Sequence of the first protein:
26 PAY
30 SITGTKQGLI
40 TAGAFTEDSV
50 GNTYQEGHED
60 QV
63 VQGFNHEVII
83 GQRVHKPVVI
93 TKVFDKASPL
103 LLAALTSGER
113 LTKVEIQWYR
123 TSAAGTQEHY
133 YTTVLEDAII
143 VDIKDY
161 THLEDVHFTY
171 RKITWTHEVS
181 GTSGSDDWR

The following describes two proteins that form a bound complex.

Contacts between the two chains:
Residue T108 in the second protein interacts with residue D186 in the first protein (closest heavy-atom distance 3.2 Å).
Residue E46 in the second protein is in contact with residue R122 in the first protein (closest heavy-atom distance 3.5 Å).
Residue D147 in the second protein interacts with residue F66 in the first protein (closest heavy-atom distance 3.7 Å).
Residue G50 in the second protein is in contact with residue S124 in the first protein (closest heavy-atom distance 4.3 Å).
Residue S48 in the second protein interacts with residue S180 in the first protein (closest heavy-atom distance 3.1 Å).
Residue D97 in the second protein interacts with residue Y133 in the first protein (closest heavy-atom distance 4.0 Å).
Residue D47 in the second protein interacts with residue H177 in the first protein (closest heavy-atom distance 3.2 Å).
Residue K98 in the second protein contacts residue S180 in the first protein (closest heavy-atom distance 3.4 Å).
Residue D144 in the second protein interacts with residue V70 in the first protein (closest heavy-atom distance 3.2 Å).
Residue F96 in the second protein contacts residue Y132 in the first protein (closest heavy-atom distance 3.5 Å).
Residue L107 in the second protein interacts with residue I72 in the first protein (closest heavy-atom distance 3.5 Å).
Residue D47 in the second protein contacts residue S180 in the first protein (closest heavy-atom distance 3.4 Å).
Residue I145 in the second protein contacts residue E69 in the first protein (closest heavy-atom distance 3.4 Å).
Residue I145 in the second protein contacts residue H68 in the first protein (closest heavy-atom distance 4.3 Å).
Residue P101 in the second protein contacts residue T182 in the first protein (closest heavy-atom distance 3.4 Å).
Residue H162 in the second protein contacts residue Y121 in the first protein (closest heavy-atom distance 3.1 Å).
Residue E46 in the second protein is in contact with residue A125 in the first protein (closest heavy-atom distance 3.8 Å).
Residue L104 in the second protein contacts residue W175 in the first protein (closest heavy-atom distance 3.4 Å).
Residue G50 in the second protein contacts residue R122 in the first protein (closest heavy-atom distance 3.5 Å).
Residue T108 in the second protein interacts with residue V70 in the first protein (closest heavy-atom distance 4.2 Å).
Residue K146 in the second protein interacts with residue N67 in the first protein (closest heavy-atom distance 3.2 Å).
Residue D47 in the second protein contacts residue R122 in the first protein (closest heavy-atom distance 2.6 Å).
Residue I145 in the second protein interacts with residue V70 in the first protein (closest heavy-atom distance 2.9 Å).
Residue D147 in the second protein is in contact with residue W175 in the first protein (closest heavy-atom distance 4.1 Å).
Residue G50 in the second protein is in contact with residue T123 in the first protein (closest heavy-atom distance 4.1 Å).
Residue K146 in the second protein contacts residue H68 in the first protein (closest heavy-atom distance 3.3 Å).
Residue T108 in the second protein interacts with residue R85 in the first protein (closest heavy-atom distance 3.7 Å).
Residue L107 in the second protein interacts with residue V70 in the first protein (closest heavy-atom distance 3.8 Å).
Residue D147 in the second protein is in contact with residue H68 in the first protein (closest heavy-atom distance 2.8 Å).
Residue D97 in the second protein contacts residue H177 in the first protein (closest heavy-atom distance 3.1 Å).
Residue S100 in the second protein interacts with residue Y133 in the first protein (closest heavy-atom distance 3.8 Å).
Residue I142 in the second protein is in contact with residue I72 in the first protein (closest heavy-atom distance 3.5 Å).
Residue H162 in the second protein is in contact with residue Y132 in the first protein (closest heavy-atom distance 2.6 Å).
Residue N51 in the second protein is in contact with residue S124 in the first protein (closest heavy-atom distance 3.6 Å).
Residue P101 in the second protein interacts with residue H177 in the first protein (closest heavy-atom distance 4.0 Å).
Residue G50 in the second protein contacts residue A125 in the first protein (closest heavy-atom distance 3.7 Å).
Residue Y148 in the second protein is in contact with residue F66 in the first protein (closest heavy-atom distance 3.2 Å).
Residue D144 in the second protein is in contact with residue I71 in the first protein (closest heavy-atom distance 3.0 Å).
Residue P101 in the second protein contacts residue G184 in the first protein (closest heavy-atom distance 3.9 Å).
Residue F96 in the second protein is in contact with residue W120 in the first protein (closest heavy-atom distance 3.6 Å).
Residue T108 in the second protein interacts with residue Q84 in the first protein (closest heavy-atom distance 3.8 Å).
Residue L102 in the second protein is in contact with residue T182 in the first protein (closest heavy-atom distance 4.1 Å).
Residue D47 in the second protein interacts with residue V179 in the first protein (closest heavy-atom distance 3.5 Å).
Residue P101 in the second protein contacts residue S183 in the first protein (closest heavy-atom distance 3.5 Å).
Residue H162 in the second protein interacts with residue W120 in the first protein (closest heavy-atom distance 4.0 Å).
Residue F96 in the second protein contacts residue Y133 in the first protein (closest heavy-atom distance 3.6 Å).
Residue P101 in the second protein contacts residue Y133 in the first protein (closest heavy-atom distance 3.9 Å).
Residue V143 in the second protein interacts with residue I72 in the first protein (closest heavy-atom distance 2.6 Å).
Residue P101 in the second protein interacts with residue W175 in the first protein (closest heavy-atom distance 3.8 Å).
Residue D147 in the second protein is in contact with residue N67 in the first protein (closest heavy-atom distance 3.4 Å).
Residue N51 in the second protein interacts with residue T123 in the first protein (closest heavy-atom distance 3.1 Å).
Residue V143 in the second protein interacts with residue I71 in the first protein (closest heavy-atom distance 3.6 Å).
Residue H162 in the second protein interacts with residue P26 in the first protein (closest heavy-atom distance 3.9 Å).
Residue Y148 in the second protein contacts residue N67 in the first protein (closest heavy-atom distance 3.8 Å).
Residue K98 in the second protein interacts with residue T182 in the first protein (closest heavy-atom distance 2.8 Å).
Residue K98 in the second protein is in contact with residue H177 in the first protein (closest heavy-atom distance 3.4 Å).
Residue S48 in the second protein interacts with residue R122 in the first protein (closest heavy-atom distance 3.0 Å).
Residue S48 in the second protein interacts with residue H177 in the first protein (closest heavy-atom distance 3.0 Å).
Residue N51 in the second protein interacts with residue A125 in the first protein (closest heavy-atom distance 3.6 Å).
Residue V49 in the second protein interacts with residue R122 in the first protein (closest heavy-atom distance 3.4 Å).

Sequence of the second protein:
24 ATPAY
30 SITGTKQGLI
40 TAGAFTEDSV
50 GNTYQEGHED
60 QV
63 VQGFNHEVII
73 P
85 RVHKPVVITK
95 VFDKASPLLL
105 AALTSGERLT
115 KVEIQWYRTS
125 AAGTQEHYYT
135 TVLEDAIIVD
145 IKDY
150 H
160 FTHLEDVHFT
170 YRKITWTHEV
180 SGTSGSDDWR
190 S